Contacts between the two chains:
Residue K146 in chain A is in contact with residue T8 in chain B (closest heavy-atom distance 3.1 Å).
Residue D77 in chain A is in contact with residue A7 in chain B (closest heavy-atom distance 4.8 Å).
Residue H70 in chain A interacts with residue V3 in chain B (closest heavy-atom distance 3.3 Å).
Residue T73 in chain A interacts with residue V6 in chain B (closest heavy-atom distance 2.6 Å).
Residue M45 in chain A interacts with residue L2 in chain B (closest heavy-atom distance 3.4 Å).
Residue Q155 in chain A interacts with residue M5 in chain B (closest heavy-atom distance 3.2 Å).
Residue F9 in chain A interacts with residue L2 in chain B (closest heavy-atom distance 3.9 Å).
Residue V152 in chain A is in contact with residue A7 in chain B (closest heavy-atom distance 3.8 Å).
Residue V152 in chain A contacts residue M5 in chain B (closest heavy-atom distance 4.1 Å).
Residue D77 in chain A interacts with residue T8 in chain B (closest heavy-atom distance 3.1 Å).
Residue Y99 in chain A contacts residue L2 in chain B (closest heavy-atom distance 3.4 Å).
Residue T163 in chain A interacts with residue N1 in chain B (closest heavy-atom distance 3.7 Å).
Residue V67 in chain A contacts residue L2 in chain B (closest heavy-atom distance 3.2 Å).
Residue M5 in chain A is in contact with residue N1 in chain B (closest heavy-atom distance 3.7 Å).
Residue K146 in chain A interacts with residue V9 in chain B (closest heavy-atom distance 3.3 Å).
Residue L156 in chain A is in contact with residue M5 in chain B (closest heavy-atom distance 3.7 Å).
Residue E63 in chain A interacts with residue L2 in chain B (closest heavy-atom distance 2.9 Å).
Residue T163 in chain A contacts residue L2 in chain B (closest heavy-atom distance 4.3 Å).
Residue E63 in chain A is in contact with residue N1 in chain B (closest heavy-atom distance 3.4 Å).
Residue K66 in chain A interacts with residue L2 in chain B (closest heavy-atom distance 3.5 Å).
Residue K66 in chain A is in contact with residue V3 in chain B (closest heavy-atom distance 3.3 Å).
Residue L156 in chain A is in contact with residue V3 in chain B (closest heavy-atom distance 4.0 Å).
Residue W167 in chain A contacts residue N1 in chain B (closest heavy-atom distance 3.2 Å).
Residue T73 in chain A is in contact with residue A7 in chain B (closest heavy-atom distance 3.3 Å).
Residue H70 in chain A interacts with residue V6 in chain B (closest heavy-atom distance 3.3 Å).
Residue Y171 in chain A interacts with residue N1 in chain B (closest heavy-atom distance 2.7 Å).
Residue W147 in chain A is in contact with residue A7 in chain B (closest heavy-atom distance 3.9 Å).
Residue Y7 in chain A is in contact with residue N1 in chain B (closest heavy-atom distance 2.7 Å).
Residue T143 in chain A interacts with residue T8 in chain B (closest heavy-atom distance 4.7 Å).
Residue V76 in chain A is in contact with residue T8 in chain B (closest heavy-atom distance 4.1 Å).
Residue R97 in chain A contacts residue A7 in chain B (closest heavy-atom distance 4.0 Å).
Residue L81 in chain A contacts residue V9 in chain B (closest heavy-atom distance 4.0 Å).
Residue Y159 in chain A is in contact with residue V3 in chain B (closest heavy-atom distance 3.5 Å).
Residue F33 in chain A interacts with residue N1 in chain B (closest heavy-atom distance 4.8 Å).
Residue T142 in chain A contacts residue V9 in chain B (closest heavy-atom distance 4.9 Å).
Residue W147 in chain A is in contact with residue V9 in chain B (closest heavy-atom distance 4.2 Å).
Residue R97 in chain A is in contact with residue V6 in chain B (closest heavy-atom distance 3.8 Å).
Residue Y116 in chain A is in contact with residue V9 in chain B (closest heavy-atom distance 3.5 Å).
Residue Y99 in chain A contacts residue V3 in chain B (closest heavy-atom distance 3.2 Å).
Residue Y159 in chain A interacts with residue L2 in chain B (closest heavy-atom distance 3.0 Å).
Residue Y7 in chain A contacts residue L2 in chain B (closest heavy-atom distance 3.5 Å).
Residue T73 in chain A interacts with residue T8 in chain B (closest heavy-atom distance 3.1 Å).
Residue H70 in chain A interacts with residue L2 in chain B (closest heavy-atom distance 4.3 Å).
Residue Y59 in chain A is in contact with residue N1 in chain B (closest heavy-atom distance 4.5 Å).
Residue Y123 in chain A interacts with residue V9 in chain B (closest heavy-atom distance 4.2 Å).
Residue Y159 in chain A interacts with residue N1 in chain B (closest heavy-atom distance 2.6 Å).
Residue D77 in chain A interacts with residue V9 in chain B (closest heavy-atom distance 2.9 Å).
Residue Y84 in chain A is in contact with residue V9 in chain B (closest heavy-atom distance 3.1 Å).
Residue K66 in chain A contacts residue N1 in chain B (closest heavy-atom distance 2.6 Å).
Residue K146 in chain A is in contact with residue A7 in chain B (closest heavy-atom distance 4.8 Å).
Residue T143 in chain A interacts with residue V9 in chain B (closest heavy-atom distance 3.0 Å).
Residue W147 in chain A interacts with residue T8 in chain B (closest heavy-atom distance 2.8 Å).
Residue T80 in chain A is in contact with residue V9 in chain B (closest heavy-atom distance 3.3 Å).
Residue A69 in chain A is in contact with residue V6 in chain B (closest heavy-atom distance 4.8 Å).

The following describes two proteins that form a bound complex.

Sequence of chain A:
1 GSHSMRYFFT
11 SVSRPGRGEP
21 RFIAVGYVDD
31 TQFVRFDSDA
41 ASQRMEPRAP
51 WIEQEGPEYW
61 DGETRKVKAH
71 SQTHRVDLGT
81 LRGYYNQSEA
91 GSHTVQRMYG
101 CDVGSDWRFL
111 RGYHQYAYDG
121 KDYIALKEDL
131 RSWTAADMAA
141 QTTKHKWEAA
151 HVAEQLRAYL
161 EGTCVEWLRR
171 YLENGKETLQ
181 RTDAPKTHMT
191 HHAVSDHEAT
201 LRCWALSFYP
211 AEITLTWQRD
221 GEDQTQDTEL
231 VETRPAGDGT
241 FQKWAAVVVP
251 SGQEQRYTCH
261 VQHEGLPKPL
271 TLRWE

Sequence of chain B:
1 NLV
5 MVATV